Contacts between the two chains:
Residue I2 in chain B contacts residue Y11 in chain A (closest heavy-atom distance 3.8 Å).
Residue Y62 in chain B contacts residue A66 in chain A (closest heavy-atom distance 3.8 Å).
Residue I2 in chain B contacts residue F13 in chain A (closest heavy-atom distance 3.7 Å).
Residue S5 in chain B interacts with residue V9 in chain A (closest heavy-atom distance 3.9 Å).
Residue I64 in chain B is in contact with residue L48 in chain A (closest heavy-atom distance 3.6 Å).
Residue Y11 in chain B is in contact with residue D4 in chain A (closest heavy-atom distance 3.6 Å).
Residue Q10 in chain B contacts residue V8 in chain A (closest heavy-atom distance 4.1 Å).
Residue Q6 in chain B interacts with residue V9 in chain A (closest heavy-atom distance 3.5 Å).
Residue S7 in chain B contacts residue S7 in chain A (closest heavy-atom distance 4.1 Å).
Residue D4 in chain B is in contact with residue T12 in chain A (closest heavy-atom distance 2.9 Å).
Residue V8 in chain B interacts with residue S7 in chain A (closest heavy-atom distance 3.3 Å).
Residue V8 in chain B interacts with residue Q10 in chain A (closest heavy-atom distance 4.1 Å).
Residue P67 in chain B contacts residue Y62 in chain A (closest heavy-atom distance 3.3 Å).
Residue N45 in chain B interacts with residue H41 in chain A (closest heavy-atom distance 3.9 Å).
Residue V9 in chain B interacts with residue V8 in chain A (closest heavy-atom distance 4.0 Å).
Residue S7 in chain B contacts residue V8 in chain A (closest heavy-atom distance 3.3 Å).
Residue I3 in chain B is in contact with residue K14 in chain A (closest heavy-atom distance 3.9 Å).
Residue A66 in chain B contacts residue Y62 in chain A (closest heavy-atom distance 3.8 Å).
Residue N45 in chain B is in contact with residue L48 in chain A (closest heavy-atom distance 3.8 Å).
Residue F13 in chain B interacts with residue I2 in chain A (closest heavy-atom distance 3.7 Å).
Residue T12 in chain B is in contact with residue D4 in chain A (closest heavy-atom distance 2.9 Å).
Residue L48 in chain B contacts residue F47 in chain A (closest heavy-atom distance 3.9 Å).
Residue F47 in chain B is in contact with residue L48 in chain A (closest heavy-atom distance 3.9 Å).
Residue T12 in chain B contacts residue M1 in chain A (closest heavy-atom distance 3.9 Å).
Residue V8 in chain B interacts with residue V9 in chain A (closest heavy-atom distance 4.0 Å).
Residue L48 in chain B is in contact with residue N45 in chain A (closest heavy-atom distance 3.8 Å).
Residue M1 in chain B is in contact with residue F13 in chain A (closest heavy-atom distance 3.3 Å).
Residue F13 in chain B contacts residue M1 in chain A (closest heavy-atom distance 3.3 Å).
Residue P67 in chain B contacts residue Q10 in chain A (closest heavy-atom distance 3.4 Å).
Residue T12 in chain B is in contact with residue I3 in chain A (closest heavy-atom distance 2.9 Å).
Residue I2 in chain B contacts residue T12 in chain A (closest heavy-atom distance 3.4 Å).
Residue L48 in chain B contacts residue A66 in chain A (closest heavy-atom distance 3.8 Å).
Residue K14 in chain B is in contact with residue M1 in chain A (closest heavy-atom distance 2.7 Å).
Residue L48 in chain B is in contact with residue I64 in chain A (closest heavy-atom distance 3.6 Å).
Residue S5 in chain B interacts with residue Q10 in chain A (closest heavy-atom distance 3.2 Å).
Residue I3 in chain B is in contact with residue T12 in chain A (closest heavy-atom distance 2.9 Å).
Residue Y62 in chain B is in contact with residue P67 in chain A (closest heavy-atom distance 3.3 Å).
Residue I2 in chain B contacts residue L75 in chain A (closest heavy-atom distance 3.2 Å).
Residue Q6 in chain B is in contact with residue V8 in chain A (closest heavy-atom distance 3.8 Å).
Residue Q10 in chain B is in contact with residue S5 in chain A (closest heavy-atom distance 3.2 Å).
Residue Q10 in chain B interacts with residue Q6 in chain A (closest heavy-atom distance 2.7 Å).
Residue Q6 in chain B is in contact with residue Q10 in chain A (closest heavy-atom distance 2.7 Å).
Residue K14 in chain B is in contact with residue I3 in chain A (closest heavy-atom distance 3.9 Å).
Residue D4 in chain B interacts with residue Y11 in chain A (closest heavy-atom distance 3.6 Å).
Residue V9 in chain B interacts with residue Q6 in chain A (closest heavy-atom distance 3.5 Å).
Residue I3 in chain B is in contact with residue Y60 in chain A (closest heavy-atom distance 3.8 Å).
Residue V8 in chain B interacts with residue V8 in chain A (closest heavy-atom distance 2.6 Å).
Residue V8 in chain B interacts with residue Q6 in chain A (closest heavy-atom distance 3.8 Å).
Residue L48 in chain B contacts residue L48 in chain A (closest heavy-atom distance 3.5 Å).
Residue I64 in chain B contacts residue I64 in chain A (closest heavy-atom distance 3.9 Å).
Residue A66 in chain B interacts with residue L48 in chain A (closest heavy-atom distance 3.8 Å).
Residue L75 in chain B is in contact with residue I2 in chain A (closest heavy-atom distance 3.2 Å).
Residue V9 in chain B contacts residue S5 in chain A (closest heavy-atom distance 3.9 Å).
Residue T12 in chain B interacts with residue I2 in chain A (closest heavy-atom distance 3.4 Å).
Residue Y60 in chain B interacts with residue I3 in chain A (closest heavy-atom distance 3.8 Å).
Residue H41 in chain B contacts residue N45 in chain A (closest heavy-atom distance 3.9 Å).
Residue Q10 in chain B interacts with residue P67 in chain A (closest heavy-atom distance 3.4 Å).
Residue M1 in chain B is in contact with residue K14 in chain A (closest heavy-atom distance 2.7 Å).
Residue M1 in chain B is in contact with residue T12 in chain A (closest heavy-atom distance 3.9 Å).
Residue Y11 in chain B interacts with residue I2 in chain A (closest heavy-atom distance 3.8 Å).

Sequence of chain B:
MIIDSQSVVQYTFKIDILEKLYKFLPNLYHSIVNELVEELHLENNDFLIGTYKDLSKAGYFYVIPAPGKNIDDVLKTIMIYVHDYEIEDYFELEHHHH

These two protein chains interact to form a complex.

Sequence of chain A:
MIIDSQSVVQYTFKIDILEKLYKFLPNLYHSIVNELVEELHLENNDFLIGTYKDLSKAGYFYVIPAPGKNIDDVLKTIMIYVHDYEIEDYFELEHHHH